Residue-level contacts at the interface:
Residue I43 in the second protein contacts residue Q13 in the first protein (closest heavy-atom distance 3.5 Å).
Residue N45 in the second protein is in contact with residue E15 in the first protein (closest heavy-atom distance 4.2 Å).
Residue I43 in the second protein contacts residue S51 in the first protein (closest heavy-atom distance 3.4 Å).
Residue T42 in the second protein interacts with residue D53 in the first protein (closest heavy-atom distance 2.7 Å).
Residue T42 in the second protein interacts with residue Y52 in the first protein (closest heavy-atom distance 3.3 Å).
Residue T42 in the second protein is in contact with residue Y58 in the first protein (closest heavy-atom distance 4.7 Å).
Residue N45 in the second protein contacts residue Y52 in the first protein (closest heavy-atom distance 3.6 Å).
Residue Y44 in the second protein interacts with residue L50 in the first protein (closest heavy-atom distance 4.2 Å).
Residue N45 in the second protein interacts with residue L50 in the first protein (closest heavy-atom distance 3.1 Å).
Residue T42 in the second protein interacts with residue S51 in the first protein (closest heavy-atom distance 3.4 Å).
Residue I43 in the second protein contacts residue L50 in the first protein (closest heavy-atom distance 4.5 Å).
Residue N45 in the second protein interacts with residue S51 in the first protein (closest heavy-atom distance 4.9 Å).
Residue N45 in the second protein interacts with residue S49 in the first protein (closest heavy-atom distance 4.9 Å).
Residue I43 in the second protein contacts residue Y52 in the first protein (closest heavy-atom distance 2.8 Å).
Residue G41 in the second protein contacts residue D53 in the first protein (closest heavy-atom distance 4.5 Å).
Residue G41 in the second protein contacts residue Y52 in the first protein (closest heavy-atom distance 4.4 Å).
Residue Y44 in the second protein interacts with residue S51 in the first protein (closest heavy-atom distance 3.3 Å).

The following describes two proteins that form a bound complex.

Sequence of the first protein:
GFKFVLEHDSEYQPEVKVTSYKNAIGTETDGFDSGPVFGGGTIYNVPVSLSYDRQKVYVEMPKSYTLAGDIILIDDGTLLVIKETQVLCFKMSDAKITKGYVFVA

Sequence of the second protein:
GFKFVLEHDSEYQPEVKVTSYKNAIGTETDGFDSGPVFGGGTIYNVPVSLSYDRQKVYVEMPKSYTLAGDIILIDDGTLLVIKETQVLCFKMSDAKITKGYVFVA